The following describes two proteins that form a bound complex.

Interface contacts:
Residue E188 in the second protein contacts residue Y60 in the first protein (closest heavy-atom distance 3.7 Å).
Residue A81 in the second protein is in contact with residue A40 in the first protein (closest heavy-atom distance 3.7 Å).
Residue A81 in the second protein is in contact with residue R59 in the first protein (closest heavy-atom distance 2.5 Å).
Residue Y183 in the second protein contacts residue Y60 in the first protein (closest heavy-atom distance 3.2 Å).
Residue D176 in the second protein interacts with residue G58 in the first protein (closest heavy-atom distance 3.7 Å).
Residue I74 in the second protein interacts with residue C39 in the first protein (closest heavy-atom distance 4.0 Å).
Residue L257 in the second protein contacts residue A44 in the first protein (closest heavy-atom distance 4.0 Å).
Residue I74 in the second protein contacts residue Q66 in the first protein (closest heavy-atom distance 3.8 Å).
Residue N78 in the second protein contacts residue P34 in the first protein (closest heavy-atom distance 3.9 Å).
Residue N78 in the second protein interacts with residue T35 in the first protein (closest heavy-atom distance 3.1 Å).
Residue A83 in the second protein interacts with residue R59 in the first protein (closest heavy-atom distance 3.4 Å).
Residue A80 in the second protein is in contact with residue T35 in the first protein (closest heavy-atom distance 4.3 Å).
Residue P85 in the second protein is in contact with residue G58 in the first protein (closest heavy-atom distance 3.8 Å).
Residue Y183 in the second protein contacts residue T61 in the first protein (closest heavy-atom distance 3.2 Å).
Residue P75 in the second protein interacts with residue S38 in the first protein (closest heavy-atom distance 3.1 Å).
Residue L82 in the second protein interacts with residue R59 in the first protein (closest heavy-atom distance 4.2 Å).
Residue Y260 in the second protein is in contact with residue V46 in the first protein (closest heavy-atom distance 3.9 Å).
Residue D176 in the second protein contacts residue R59 in the first protein (closest heavy-atom distance 4.0 Å).
Residue P179 in the second protein is in contact with residue R59 in the first protein (closest heavy-atom distance 3.7 Å).
Residue A80 in the second protein is in contact with residue A36 in the first protein (closest heavy-atom distance 4.6 Å).
Residue I74 in the second protein interacts with residue A40 in the first protein (closest heavy-atom distance 3.6 Å).
Residue P76 in the second protein interacts with residue A40 in the first protein (closest heavy-atom distance 3.1 Å).
Residue I74 in the second protein interacts with residue S64 in the first protein (closest heavy-atom distance 4.5 Å).
Residue L257 in the second protein interacts with residue V54 in the first protein (closest heavy-atom distance 3.9 Å).
Residue A77 in the second protein is in contact with residue C39 in the first protein (closest heavy-atom distance 3.8 Å).
Residue P179 in the second protein interacts with residue G58 in the first protein (closest heavy-atom distance 4.3 Å).
Residue A81 in the second protein is in contact with residue A41 in the first protein (closest heavy-atom distance 4.2 Å).
Residue R180 in the second protein interacts with residue V54 in the first protein (closest heavy-atom distance 4.0 Å).
Residue F72 in the second protein is in contact with residue S64 in the first protein (closest heavy-atom distance 4.4 Å).
Residue V187 in the second protein is in contact with residue Y60 in the first protein (closest heavy-atom distance 2.5 Å).
Residue Y260 in the second protein is in contact with residue T52 in the first protein (closest heavy-atom distance 3.3 Å).
Residue C175 in the second protein interacts with residue Y60 in the first protein (closest heavy-atom distance 3.7 Å).
Residue P75 in the second protein interacts with residue A40 in the first protein (closest heavy-atom distance 3.2 Å).
Residue E188 in the second protein interacts with residue N62 in the first protein (closest heavy-atom distance 4.1 Å).
Residue P76 in the second protein interacts with residue G42 in the first protein (closest heavy-atom distance 4.0 Å).
Residue L257 in the second protein is in contact with residue L56 in the first protein (closest heavy-atom distance 4.4 Å).
Residue P179 in the second protein is in contact with residue L56 in the first protein (closest heavy-atom distance 4.4 Å).
Residue Y183 in the second protein contacts residue R59 in the first protein (closest heavy-atom distance 3.4 Å).
Residue L82 in the second protein is in contact with residue T43 in the first protein (closest heavy-atom distance 3.6 Å).
Residue D176 in the second protein interacts with residue Y60 in the first protein (closest heavy-atom distance 4.3 Å).
Residue D84 in the second protein contacts residue R59 in the first protein (closest heavy-atom distance 4.1 Å).
Residue R261 in the second protein is in contact with residue T52 in the first protein (closest heavy-atom distance 3.9 Å).
Residue A80 in the second protein interacts with residue R59 in the first protein (closest heavy-atom distance 2.8 Å).
Residue A81 in the second protein interacts with residue C39 in the first protein (closest heavy-atom distance 4.3 Å).
Residue Y183 in the second protein contacts residue L56 in the first protein (closest heavy-atom distance 4.0 Å).
Residue N78 in the second protein is in contact with residue S38 in the first protein (closest heavy-atom distance 3.8 Å).
Residue A81 in the second protein interacts with residue G58 in the first protein (closest heavy-atom distance 3.7 Å).
Residue L82 in the second protein contacts residue G58 in the first protein (closest heavy-atom distance 4.6 Å).
Residue P179 in the second protein contacts residue Y60 in the first protein (closest heavy-atom distance 4.1 Å).
Residue N78 in the second protein is in contact with residue C39 in the first protein (closest heavy-atom distance 3.1 Å).
Residue P85 in the second protein interacts with residue R59 in the first protein (closest heavy-atom distance 3.7 Å).
Residue P75 in the second protein is in contact with residue C39 in the first protein (closest heavy-atom distance 3.8 Å).
Residue Y260 in the second protein contacts residue P51 in the first protein (closest heavy-atom distance 3.4 Å).
Residue A182 in the second protein contacts residue Y60 in the first protein (closest heavy-atom distance 3.5 Å).
Residue R180 in the second protein contacts residue L56 in the first protein (closest heavy-atom distance 3.5 Å).
Residue L82 in the second protein contacts residue K57 in the first protein (closest heavy-atom distance 3.5 Å).
Residue A81 in the second protein interacts with residue A36 in the first protein (closest heavy-atom distance 4.0 Å).
Residue A80 in the second protein is in contact with residue P34 in the first protein (closest heavy-atom distance 3.9 Å).
Residue A77 in the second protein interacts with residue A40 in the first protein (closest heavy-atom distance 3.9 Å).
Residue Y260 in the second protein is in contact with residue V54 in the first protein (closest heavy-atom distance 4.0 Å).

Sequence of the second protein:
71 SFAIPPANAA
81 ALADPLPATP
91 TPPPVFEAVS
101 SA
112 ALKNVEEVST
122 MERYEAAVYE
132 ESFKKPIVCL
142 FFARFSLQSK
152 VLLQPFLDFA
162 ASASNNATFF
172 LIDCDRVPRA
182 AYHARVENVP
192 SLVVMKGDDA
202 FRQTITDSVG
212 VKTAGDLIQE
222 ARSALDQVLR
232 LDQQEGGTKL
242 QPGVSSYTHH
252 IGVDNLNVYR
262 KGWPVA

Sequence of the first protein:
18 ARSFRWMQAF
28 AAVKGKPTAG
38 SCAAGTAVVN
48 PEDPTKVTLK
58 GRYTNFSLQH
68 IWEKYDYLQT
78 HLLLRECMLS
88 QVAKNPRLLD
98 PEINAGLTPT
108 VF